Sequence of protein 1:
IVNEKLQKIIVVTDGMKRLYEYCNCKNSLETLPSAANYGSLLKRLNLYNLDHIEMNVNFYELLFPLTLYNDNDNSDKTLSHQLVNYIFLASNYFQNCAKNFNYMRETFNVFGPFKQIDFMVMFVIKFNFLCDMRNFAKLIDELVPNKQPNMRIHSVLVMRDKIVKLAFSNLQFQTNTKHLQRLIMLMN

Sequence of protein 2:
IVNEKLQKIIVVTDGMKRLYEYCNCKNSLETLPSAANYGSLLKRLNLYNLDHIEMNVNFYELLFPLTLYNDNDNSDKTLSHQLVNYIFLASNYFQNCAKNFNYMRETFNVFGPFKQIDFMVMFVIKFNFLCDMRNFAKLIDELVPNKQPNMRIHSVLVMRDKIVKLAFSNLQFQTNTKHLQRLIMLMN

Residue-level contacts at the interface:
Residue K654 in protein 2 is in contact with residue N545 in protein 1 (closest heavy-atom distance 3.0 Å).
Residue E493 in protein 2 contacts residue D540 in protein 1 (closest heavy-atom distance 3.7 Å).
Residue N538 in protein 2 interacts with residue K497 in protein 1 (closest heavy-atom distance 3.8 Å).
Residue L680 in protein 2 interacts with residue I499 in protein 1 (closest heavy-atom distance 3.5 Å).
Residue K604 in protein 2 interacts with residue I490 in protein 1 (closest heavy-atom distance 3.8 Å).
Residue R507 in protein 2 interacts with residue L683 in protein 1 (closest heavy-atom distance 3.7 Å).
Residue F662 in protein 2 is in contact with residue F553 in protein 1 (closest heavy-atom distance 3.4 Å).
Residue L677 in protein 2 contacts residue L632 in protein 1 (closest heavy-atom distance 3.6 Å).
Residue F662 in protein 2 interacts with residue E550 in protein 1 (closest heavy-atom distance 3.6 Å).
Residue N492 in protein 2 is in contact with residue N673 in protein 1 (closest heavy-atom distance 3.4 Å).
Residue M684 in protein 2 interacts with residue K627 in protein 1 (closest heavy-atom distance 3.6 Å).
Residue R623 in protein 2 interacts with residue M684 in protein 1 (closest heavy-atom distance 3.6 Å).
Residue D503 in protein 2 interacts with residue M684 in protein 1 (closest heavy-atom distance 3.1 Å).
Residue H676 in protein 2 contacts residue Q496 in protein 1 (closest heavy-atom distance 3.5 Å).
Residue Q663 in protein 2 interacts with residue P638 in protein 1 (closest heavy-atom distance 3.9 Å).
Residue T664 in protein 2 interacts with residue P638 in protein 1 (closest heavy-atom distance 3.5 Å).
Residue K654 in protein 2 interacts with residue K654 in protein 1 (closest heavy-atom distance 3.5 Å).
Residue V647 in protein 2 interacts with residue Q661 in protein 1 (closest heavy-atom distance 3.4 Å).
Residue L655 in protein 2 interacts with residue K651 in protein 1 (closest heavy-atom distance 3.8 Å).
Residue L683 in protein 2 contacts residue D503 in protein 1 (closest heavy-atom distance 3.2 Å).
Residue I499 in protein 2 is in contact with residue L680 in protein 1 (closest heavy-atom distance 3.4 Å).
Residue M544 in protein 2 interacts with residue E550 in protein 1 (closest heavy-atom distance 3.2 Å).
Residue N659 in protein 2 contacts residue K651 in protein 1 (closest heavy-atom distance 3.1 Å).
Residue D540 in protein 2 contacts residue K497 in protein 1 (closest heavy-atom distance 3.6 Å).
Residue L677 in protein 2 contacts residue E631 in protein 1 (closest heavy-atom distance 3.5 Å).
Residue Q661 in protein 2 contacts residue V647 in protein 1 (closest heavy-atom distance 3.9 Å).
Residue K604 in protein 2 interacts with residue E493 in protein 1 (closest heavy-atom distance 3.0 Å).
Residue K497 in protein 2 contacts residue D540 in protein 1 (closest heavy-atom distance 3.3 Å).
Residue N685 in protein 2 is in contact with residue K627 in protein 1 (closest heavy-atom distance 3.2 Å).
Residue K636 in protein 2 interacts with residue T664 in protein 1 (closest heavy-atom distance 3.2 Å).
Residue T674 in protein 2 is in contact with residue E631 in protein 1 (closest heavy-atom distance 3.3 Å).
Residue N547 in protein 2 interacts with residue E543 in protein 1 (closest heavy-atom distance 2.8 Å).
Residue M684 in protein 2 contacts residue A626 in protein 1 (closest heavy-atom distance 3.6 Å).
Residue K651 in protein 2 interacts with residue L655 in protein 1 (closest heavy-atom distance 3.6 Å).
Residue L632 in protein 2 contacts residue L677 in protein 1 (closest heavy-atom distance 3.6 Å).
Residue L677 in protein 2 contacts residue D630 in protein 1 (closest heavy-atom distance 3.1 Å).
Residue N545 in protein 2 contacts residue K654 in protein 1 (closest heavy-atom distance 3.4 Å).
Residue K651 in protein 2 contacts residue S658 in protein 1 (closest heavy-atom distance 3.7 Å).
Residue F553 in protein 2 contacts residue F662 in protein 1 (closest heavy-atom distance 3.3 Å).
Residue D540 in protein 2 contacts residue E493 in protein 1 (closest heavy-atom distance 3.5 Å).
Residue K654 in protein 2 is in contact with residue S658 in protein 1 (closest heavy-atom distance 3.9 Å).
Residue E493 in protein 2 is in contact with residue K604 in protein 1 (closest heavy-atom distance 3.5 Å).
Residue M640 in protein 2 is in contact with residue Q663 in protein 1 (closest heavy-atom distance 3.4 Å).
Residue S658 in protein 2 is in contact with residue D650 in protein 1 (closest heavy-atom distance 3.6 Å).
Residue K651 in protein 2 contacts residue N659 in protein 1 (closest heavy-atom distance 3.9 Å).
Residue P638 in protein 2 is in contact with residue Q663 in protein 1 (closest heavy-atom distance 3.5 Å).
Residue N545 in protein 2 contacts residue N547 in protein 1 (closest heavy-atom distance 3.0 Å).
Residue D650 in protein 2 interacts with residue S658 in protein 1 (closest heavy-atom distance 3.0 Å).
Residue Q661 in protein 2 interacts with residue H643 in protein 1 (closest heavy-atom distance 2.3 Å).
Residue L680 in protein 2 contacts residue D503 in protein 1 (closest heavy-atom distance 4.0 Å).
Residue M684 in protein 2 interacts with residue R623 in protein 1 (closest heavy-atom distance 3.2 Å).
Residue M544 in protein 2 is in contact with residue N547 in protein 1 (closest heavy-atom distance 3.6 Å).
Residue H676 in protein 2 is in contact with residue N492 in protein 1 (closest heavy-atom distance 3.8 Å).
Residue E543 in protein 2 contacts residue N547 in protein 1 (closest heavy-atom distance 2.3 Å).
Residue L632 in protein 2 is in contact with residue T674 in protein 1 (closest heavy-atom distance 3.3 Å).
Residue N547 in protein 2 contacts residue N545 in protein 1 (closest heavy-atom distance 3.0 Å).
Residue K497 in protein 2 interacts with residue H541 in protein 1 (closest heavy-atom distance 3.4 Å).
Residue Q496 in protein 2 is in contact with residue H676 in protein 1 (closest heavy-atom distance 3.9 Å).
Residue L683 in protein 2 interacts with residue R623 in protein 1 (closest heavy-atom distance 3.8 Å).
Residue E631 in protein 2 contacts residue L677 in protein 1 (closest heavy-atom distance 3.5 Å).

These two protein chains interact to form a complex.